Sequence of protein 1:
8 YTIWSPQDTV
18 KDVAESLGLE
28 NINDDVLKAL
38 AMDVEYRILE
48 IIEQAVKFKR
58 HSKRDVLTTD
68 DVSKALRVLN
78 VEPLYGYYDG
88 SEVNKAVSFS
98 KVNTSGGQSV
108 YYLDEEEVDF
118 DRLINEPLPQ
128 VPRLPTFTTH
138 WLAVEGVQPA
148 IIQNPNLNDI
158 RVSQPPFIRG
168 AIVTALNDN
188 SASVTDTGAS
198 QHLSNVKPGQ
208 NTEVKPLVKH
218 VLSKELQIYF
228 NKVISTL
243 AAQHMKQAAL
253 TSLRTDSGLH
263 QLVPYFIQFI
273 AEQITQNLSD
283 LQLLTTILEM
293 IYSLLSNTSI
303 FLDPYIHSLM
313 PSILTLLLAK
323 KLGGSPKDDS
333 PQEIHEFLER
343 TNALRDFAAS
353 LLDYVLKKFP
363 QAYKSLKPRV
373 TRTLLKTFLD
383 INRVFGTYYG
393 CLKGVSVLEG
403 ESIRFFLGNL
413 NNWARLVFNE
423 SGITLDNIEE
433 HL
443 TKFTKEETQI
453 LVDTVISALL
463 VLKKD

Interface contacts:
Residue G87 in protein 1 is in contact with residue W980 in protein 2 (closest heavy-atom distance 3.1 Å).
Residue N414 in protein 1 is in contact with residue R178 in protein 2 (closest heavy-atom distance 3.1 Å).
Residue N122 in protein 1 interacts with residue D956 in protein 2 (closest heavy-atom distance 2.7 Å).
Residue E89 in protein 1 contacts residue R976 in protein 2 (closest heavy-atom distance 3.1 Å).
Residue L381 in protein 1 is in contact with residue K176 in protein 2 (closest heavy-atom distance 2.7 Å).
Residue E89 in protein 1 contacts residue E977 in protein 2 (closest heavy-atom distance 3.3 Å).
Residue S367 in protein 1 is in contact with residue D860 in protein 2 (closest heavy-atom distance 3.3 Å).
Residue R74 in protein 1 contacts residue K1020 in protein 2 (closest heavy-atom distance 3.4 Å).
Residue V211 in protein 1 is in contact with residue N856 in protein 2 (closest heavy-atom distance 2.6 Å).
Residue D382 in protein 1 interacts with residue K176 in protein 2 (closest heavy-atom distance 3.5 Å).
Residue I121 in protein 1 is in contact with residue K985 in protein 2 (closest heavy-atom distance 3.4 Å).
Residue D118 in protein 1 is in contact with residue Q913 in protein 2 (closest heavy-atom distance 2.8 Å).
Residue V128 in protein 1 contacts residue H970 in protein 2 (closest heavy-atom distance 3.3 Å).
Residue Q270 in protein 1 contacts residue R752 in protein 2 (closest heavy-atom distance 3.3 Å).
Residue S310 in protein 1 interacts with residue I854 in protein 2 (closest heavy-atom distance 3.3 Å).
Residue W138 in protein 1 contacts residue D860 in protein 2 (closest heavy-atom distance 3.4 Å).
Residue N122 in protein 1 contacts residue I955 in protein 2 (closest heavy-atom distance 3.4 Å).
Residue Y82 in protein 1 contacts residue D1013 in protein 2 (closest heavy-atom distance 2.9 Å).
Residue E210 in protein 1 is in contact with residue N856 in protein 2 (closest heavy-atom distance 3.3 Å).
Residue N411 in protein 1 interacts with residue R178 in protein 2 (closest heavy-atom distance 3.5 Å).
Residue D305 in protein 1 is in contact with residue P859 in protein 2 (closest heavy-atom distance 3.3 Å).
Residue Q127 in protein 1 is in contact with residue D962 in protein 2 (closest heavy-atom distance 2.9 Å).
Residue D116 in protein 1 is in contact with residue E997 in protein 2 (closest heavy-atom distance 3.5 Å).
Residue V115 in protein 1 contacts residue A999 in protein 2 (closest heavy-atom distance 2.9 Å).
Residue Q270 in protein 1 is in contact with residue I854 in protein 2 (closest heavy-atom distance 3.4 Å).
Residue F271 in protein 1 interacts with residue R752 in protein 2 (closest heavy-atom distance 3.4 Å).
Residue N122 in protein 1 is in contact with residue I954 in protein 2 (closest heavy-atom distance 2.5 Å).
Residue P266 in protein 1 contacts residue I854 in protein 2 (closest heavy-atom distance 3.4 Å).
Residue G83 in protein 1 interacts with residue E1009 in protein 2 (closest heavy-atom distance 2.5 Å).
Residue E113 in protein 1 contacts residue P1001 in protein 2 (closest heavy-atom distance 3.3 Å).
Residue F134 in protein 1 interacts with residue G865 in protein 2 (closest heavy-atom distance 3.2 Å).
Residue D86 in protein 1 is in contact with residue W980 in protein 2 (closest heavy-atom distance 3.2 Å).
Residue Y307 in protein 1 interacts with residue I854 in protein 2 (closest heavy-atom distance 3.3 Å).
Residue L131 in protein 1 interacts with residue T969 in protein 2 (closest heavy-atom distance 3.3 Å).
Residue R130 in protein 1 is in contact with residue H970 in protein 2 (closest heavy-atom distance 3.5 Å).
Residue V115 in protein 1 contacts residue T998 in protein 2 (closest heavy-atom distance 3.4 Å).
Residue V128 in protein 1 contacts residue D971 in protein 2 (closest heavy-atom distance 3.3 Å).
Residue L125 in protein 1 is in contact with residue L959 in protein 2 (closest heavy-atom distance 3.4 Å).
Residue T136 in protein 1 is in contact with residue Y863 in protein 2 (closest heavy-atom distance 3.3 Å).
Residue V211 in protein 1 is in contact with residue S855 in protein 2 (closest heavy-atom distance 3.3 Å).
Residue R130 in protein 1 interacts with residue L871 in protein 2 (closest heavy-atom distance 3.4 Å).
Residue W138 in protein 1 is in contact with residue I861 in protein 2 (closest heavy-atom distance 3.4 Å).
Residue G410 in protein 1 is in contact with residue R178 in protein 2 (closest heavy-atom distance 3.1 Å).
Residue Q363 in protein 1 is in contact with residue V862 in protein 2 (closest heavy-atom distance 3.4 Å).
Residue P126 in protein 1 contacts residue I961 in protein 2 (closest heavy-atom distance 3.3 Å).
Residue P129 in protein 1 contacts residue H970 in protein 2 (closest heavy-atom distance 3.0 Å).
Residue P213 in protein 1 is in contact with residue S855 in protein 2 (closest heavy-atom distance 3.3 Å).
Residue E112 in protein 1 is in contact with residue S1002 in protein 2 (closest heavy-atom distance 3.4 Å).
Residue Y85 in protein 1 interacts with residue W980 in protein 2 (closest heavy-atom distance 3.2 Å).
Residue D118 in protein 1 interacts with residue T953 in protein 2 (closest heavy-atom distance 3.3 Å).
Residue Y85 in protein 1 interacts with residue R976 in protein 2 (closest heavy-atom distance 3.5 Å).
Residue E114 in protein 1 is in contact with residue T998 in protein 2 (closest heavy-atom distance 3.4 Å).
Residue H309 in protein 1 is in contact with residue E851 in protein 2 (closest heavy-atom distance 3.1 Å).
Residue R130 in protein 1 contacts residue T969 in protein 2 (closest heavy-atom distance 3.2 Å).
Residue N384 in protein 1 is in contact with residue D728 in protein 2 (closest heavy-atom distance 2.9 Å).
Residue E112 in protein 1 interacts with residue H1000 in protein 2 (closest heavy-atom distance 3.4 Å).
Residue K378 in protein 1 is in contact with residue Y179 in protein 2 (closest heavy-atom distance 3.4 Å).
Residue F407 in protein 1 interacts with residue W182 in protein 2 (closest heavy-atom distance 3.2 Å).
Residue R374 in protein 1 is in contact with residue I186 in protein 2 (closest heavy-atom distance 3.4 Å).
Residue P129 in protein 1 is in contact with residue D971 in protein 2 (closest heavy-atom distance 2.9 Å).

The following describes two proteins that form a bound complex.

Sequence of protein 2:
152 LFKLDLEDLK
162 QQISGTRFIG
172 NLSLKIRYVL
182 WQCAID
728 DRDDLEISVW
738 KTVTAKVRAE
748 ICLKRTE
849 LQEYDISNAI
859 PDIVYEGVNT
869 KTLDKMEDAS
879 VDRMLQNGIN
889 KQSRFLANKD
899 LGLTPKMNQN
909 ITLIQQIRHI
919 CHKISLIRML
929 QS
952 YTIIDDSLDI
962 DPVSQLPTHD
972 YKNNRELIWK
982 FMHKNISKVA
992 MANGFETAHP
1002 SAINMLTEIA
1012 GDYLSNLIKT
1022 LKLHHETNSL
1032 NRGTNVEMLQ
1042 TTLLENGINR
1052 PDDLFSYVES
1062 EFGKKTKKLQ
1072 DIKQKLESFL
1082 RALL